Residue-level contacts at the interface:
Residue K216 in chain B is in contact with residue M19 in chain A (closest heavy-atom distance 3.0 Å).
Residue G277 in chain B contacts residue R26 in chain A (closest heavy-atom distance 4.0 Å).
Residue F212 in chain B interacts with residue R15 in chain A (closest heavy-atom distance 3.9 Å).
Residue F212 in chain B contacts residue D12 in chain A (closest heavy-atom distance 4.9 Å).
Residue T218 in chain B contacts residue M19 in chain A (closest heavy-atom distance 3.8 Å).
Residue L217 in chain B contacts residue R15 in chain A (closest heavy-atom distance 4.8 Å).

These two protein chains interact to form a complex.

Sequence of chain A:
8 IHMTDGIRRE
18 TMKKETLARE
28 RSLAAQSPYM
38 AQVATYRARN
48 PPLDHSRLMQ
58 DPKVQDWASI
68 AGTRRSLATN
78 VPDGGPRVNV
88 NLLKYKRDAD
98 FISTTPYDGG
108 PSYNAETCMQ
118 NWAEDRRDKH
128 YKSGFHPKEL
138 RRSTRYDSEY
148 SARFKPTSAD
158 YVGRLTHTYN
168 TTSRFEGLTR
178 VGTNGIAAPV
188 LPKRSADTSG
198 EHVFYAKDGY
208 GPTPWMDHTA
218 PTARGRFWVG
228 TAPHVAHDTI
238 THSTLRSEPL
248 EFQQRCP

Sequence of chain B:
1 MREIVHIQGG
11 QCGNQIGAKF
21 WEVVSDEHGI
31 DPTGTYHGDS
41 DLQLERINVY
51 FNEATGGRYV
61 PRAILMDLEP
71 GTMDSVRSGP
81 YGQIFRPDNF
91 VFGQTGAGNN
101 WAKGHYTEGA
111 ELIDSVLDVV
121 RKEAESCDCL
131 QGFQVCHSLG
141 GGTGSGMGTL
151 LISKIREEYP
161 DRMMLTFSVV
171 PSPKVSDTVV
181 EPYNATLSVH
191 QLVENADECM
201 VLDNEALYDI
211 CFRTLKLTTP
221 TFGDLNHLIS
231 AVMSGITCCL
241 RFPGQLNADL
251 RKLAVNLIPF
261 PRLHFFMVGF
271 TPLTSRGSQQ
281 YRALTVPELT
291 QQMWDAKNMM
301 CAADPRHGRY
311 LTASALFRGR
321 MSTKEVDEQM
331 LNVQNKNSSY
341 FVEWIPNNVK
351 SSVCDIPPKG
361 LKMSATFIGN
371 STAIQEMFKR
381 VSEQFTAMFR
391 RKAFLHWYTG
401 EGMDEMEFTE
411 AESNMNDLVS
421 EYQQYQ